Sequence of chain A:
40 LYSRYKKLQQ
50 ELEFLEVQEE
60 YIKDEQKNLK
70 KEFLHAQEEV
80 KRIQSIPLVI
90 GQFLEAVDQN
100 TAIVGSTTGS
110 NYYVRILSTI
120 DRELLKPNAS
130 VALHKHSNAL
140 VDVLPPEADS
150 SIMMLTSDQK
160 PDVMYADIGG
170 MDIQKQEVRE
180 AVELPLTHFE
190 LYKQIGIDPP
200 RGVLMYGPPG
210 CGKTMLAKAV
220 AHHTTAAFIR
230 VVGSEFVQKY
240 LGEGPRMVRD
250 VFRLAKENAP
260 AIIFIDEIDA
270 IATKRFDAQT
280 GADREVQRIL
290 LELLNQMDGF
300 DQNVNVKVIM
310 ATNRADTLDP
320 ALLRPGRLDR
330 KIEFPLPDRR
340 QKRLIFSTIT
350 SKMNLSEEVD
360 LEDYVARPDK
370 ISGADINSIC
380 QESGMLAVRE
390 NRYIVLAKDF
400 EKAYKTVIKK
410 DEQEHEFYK

Sequence of chain B:
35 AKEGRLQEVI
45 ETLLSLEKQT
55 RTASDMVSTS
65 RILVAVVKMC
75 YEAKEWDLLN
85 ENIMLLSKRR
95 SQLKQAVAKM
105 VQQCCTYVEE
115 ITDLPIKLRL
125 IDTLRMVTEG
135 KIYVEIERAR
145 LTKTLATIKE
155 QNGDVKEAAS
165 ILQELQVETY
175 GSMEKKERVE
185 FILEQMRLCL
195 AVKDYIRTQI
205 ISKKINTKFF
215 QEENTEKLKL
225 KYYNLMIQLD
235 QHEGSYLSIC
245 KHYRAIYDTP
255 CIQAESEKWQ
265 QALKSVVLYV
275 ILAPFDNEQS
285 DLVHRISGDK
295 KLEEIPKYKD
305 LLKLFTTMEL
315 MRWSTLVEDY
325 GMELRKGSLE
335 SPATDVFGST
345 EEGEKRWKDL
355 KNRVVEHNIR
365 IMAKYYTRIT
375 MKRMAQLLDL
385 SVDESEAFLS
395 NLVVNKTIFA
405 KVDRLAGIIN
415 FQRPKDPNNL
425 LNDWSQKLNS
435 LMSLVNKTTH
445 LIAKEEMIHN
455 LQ

This data describes a binding interaction between two proteins.

Contacts between the two chains:
Residue K135 in chain B interacts with residue R391 in chain A (closest heavy-atom distance 3.6 Å).
Residue E172 in chain B is in contact with residue Y392 in chain A (closest heavy-atom distance 3.4 Å).
Residue E133 in chain B contacts residue I393 in chain A (closest heavy-atom distance 3.9 Å).
Residue K98 in chain B interacts with residue N390 in chain A (closest heavy-atom distance 4.0 Å).
Residue I136 in chain B contacts residue N390 in chain A (closest heavy-atom distance 4.6 Å).
Residue G134 in chain B contacts residue Y392 in chain A (closest heavy-atom distance 3.4 Å).
Residue G134 in chain B interacts with residue R391 in chain A (closest heavy-atom distance 4.6 Å).
Residue Y137 in chain B contacts residue Y392 in chain A (closest heavy-atom distance 3.8 Å).
Residue K135 in chain B contacts residue Y392 in chain A (closest heavy-atom distance 4.0 Å).
Residue G134 in chain B contacts residue I393 in chain A (closest heavy-atom distance 4.0 Å).
Residue V171 in chain B interacts with residue Y392 in chain A (closest heavy-atom distance 4.4 Å).
Residue K135 in chain B interacts with residue N390 in chain A (closest heavy-atom distance 3.4 Å).